Sequence of the first protein:
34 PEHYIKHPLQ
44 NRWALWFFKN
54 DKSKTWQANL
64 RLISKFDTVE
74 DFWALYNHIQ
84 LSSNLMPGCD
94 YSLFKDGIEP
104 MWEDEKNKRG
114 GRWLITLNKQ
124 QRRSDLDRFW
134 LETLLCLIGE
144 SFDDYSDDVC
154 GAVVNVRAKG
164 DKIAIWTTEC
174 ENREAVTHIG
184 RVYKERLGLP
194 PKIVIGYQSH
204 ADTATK

Sequence of the second protein:
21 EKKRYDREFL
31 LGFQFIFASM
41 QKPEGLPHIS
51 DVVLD

The following describes two proteins that form a bound complex.

Contacts between the two chains:
Residue D147 in the first protein contacts residue R24 in the second protein (closest heavy-atom distance 3.9 Å).
Residue W76 in the first protein is in contact with residue S39 in the second protein (closest heavy-atom distance 3.5 Å).
Residue G142 in the first protein contacts residue R24 in the second protein (closest heavy-atom distance 3.3 Å).
Residue I82 in the first protein interacts with residue L54 in the second protein (closest heavy-atom distance 3.7 Å).
Residue N80 in the first protein is in contact with residue Q34 in the second protein (closest heavy-atom distance 2.9 Å).
Residue Q43 in the first protein interacts with residue K22 in the second protein (closest heavy-atom distance 3.5 Å).
Residue I66 in the first protein contacts residue L46 in the second protein (closest heavy-atom distance 3.8 Å).
Residue E73 in the first protein contacts residue I36 in the second protein (closest heavy-atom distance 3.8 Å).
Residue A77 in the first protein is in contact with residue S39 in the second protein (closest heavy-atom distance 3.2 Å).
Residue Q83 in the first protein interacts with residue L54 in the second protein (closest heavy-atom distance 3.9 Å).
Residue A77 in the first protein is in contact with residue Q41 in the second protein (closest heavy-atom distance 3.3 Å).
Residue H81 in the first protein interacts with residue P43 in the second protein (closest heavy-atom distance 3.9 Å).
Residue W76 in the first protein interacts with residue L30 in the second protein (closest heavy-atom distance 2.8 Å).
Residue W76 in the first protein interacts with residue L31 in the second protein (closest heavy-atom distance 3.8 Å).
Residue V72 in the first protein contacts residue L30 in the second protein (closest heavy-atom distance 3.6 Å).
Residue E73 in the first protein contacts residue S39 in the second protein (closest heavy-atom distance 3.5 Å).
Residue F50 in the first protein is in contact with residue I49 in the second protein (closest heavy-atom distance 3.9 Å).
Residue H81 in the first protein interacts with residue L54 in the second protein (closest heavy-atom distance 2.9 Å).
Residue I66 in the first protein is in contact with residue P47 in the second protein (closest heavy-atom distance 3.1 Å).
Residue L138 in the first protein contacts residue L30 in the second protein (closest heavy-atom distance 3.8 Å).
Residue V72 in the first protein is in contact with residue F33 in the second protein (closest heavy-atom distance 3.8 Å).
Residue N80 in the first protein interacts with residue M40 in the second protein (closest heavy-atom distance 3.5 Å).
Residue L78 in the first protein interacts with residue P43 in the second protein (closest heavy-atom distance 3.8 Å).
Residue N80 in the first protein interacts with residue S39 in the second protein (closest heavy-atom distance 3.0 Å).
Residue L65 in the first protein interacts with residue P47 in the second protein (closest heavy-atom distance 3.5 Å).
Residue E73 in the first protein is in contact with residue F33 in the second protein (closest heavy-atom distance 3.7 Å).
Residue D146 in the first protein interacts with residue R24 in the second protein (closest heavy-atom distance 3.1 Å).
Residue A77 in the first protein interacts with residue P43 in the second protein (closest heavy-atom distance 3.5 Å).
Residue F50 in the first protein interacts with residue V52 in the second protein (closest heavy-atom distance 3.7 Å).
Residue I82 in the first protein contacts residue V52 in the second protein (closest heavy-atom distance 3.1 Å).
Residue Y37 in the first protein interacts with residue A38 in the second protein (closest heavy-atom distance 3.9 Å).
Residue H40 in the first protein contacts residue Y25 in the second protein (closest heavy-atom distance 3.9 Å).
Residue H40 in the first protein interacts with residue F33 in the second protein (closest heavy-atom distance 3.2 Å).
Residue Y37 in the first protein interacts with residue F37 in the second protein (closest heavy-atom distance 3.6 Å).
Residue R64 in the first protein contacts residue I49 in the second protein (closest heavy-atom distance 3.9 Å).
Residue H81 in the first protein contacts residue M40 in the second protein (closest heavy-atom distance 3.5 Å).
Residue H81 in the first protein interacts with residue K42 in the second protein (closest heavy-atom distance 3.6 Å).
Residue R189 in the first protein interacts with residue R27 in the second protein (closest heavy-atom distance 3.6 Å).
Residue S67 in the first protein contacts residue L46 in the second protein (closest heavy-atom distance 3.7 Å).
Residue E143 in the first protein contacts residue R24 in the second protein (closest heavy-atom distance 3.1 Å).
Residue H40 in the first protein contacts residue F29 in the second protein (closest heavy-atom distance 3.8 Å).
Residue Y37 in the first protein is in contact with residue I36 in the second protein (closest heavy-atom distance 2.8 Å).
Residue L78 in the first protein is in contact with residue L46 in the second protein (closest heavy-atom distance 4.0 Å).
Residue G142 in the first protein is in contact with residue Y25 in the second protein (closest heavy-atom distance 3.0 Å).
Residue W76 in the first protein contacts residue F33 in the second protein (closest heavy-atom distance 3.8 Å).
Residue K52 in the first protein interacts with residue I49 in the second protein (closest heavy-atom distance 4.0 Å).
Residue E143 in the first protein interacts with residue K23 in the second protein (closest heavy-atom distance 3.5 Å).
Residue Q83 in the first protein interacts with residue V52 in the second protein (closest heavy-atom distance 2.8 Å).
Residue Y37 in the first protein contacts residue F33 in the second protein (closest heavy-atom distance 3.6 Å).
Residue L42 in the first protein interacts with residue K23 in the second protein (closest heavy-atom distance 3.7 Å).
Residue Q83 in the first protein contacts residue D51 in the second protein (closest heavy-atom distance 3.3 Å).
Residue P41 in the first protein contacts residue K23 in the second protein (closest heavy-atom distance 3.5 Å).
Residue P34 in the first protein contacts residue F37 in the second protein (closest heavy-atom distance 3.6 Å).
Residue Q43 in the first protein is in contact with residue K23 in the second protein (closest heavy-atom distance 2.9 Å).
Residue Y94 in the first protein contacts residue V52 in the second protein (closest heavy-atom distance 3.7 Å).
Residue H81 in the first protein interacts with residue V53 in the second protein (closest heavy-atom distance 3.8 Å).
Residue E135 in the first protein contacts residue R27 in the second protein (closest heavy-atom distance 2.9 Å).
Residue P41 in the first protein interacts with residue Y25 in the second protein (closest heavy-atom distance 2.6 Å).
Residue E73 in the first protein is in contact with residue A38 in the second protein (closest heavy-atom distance 4.0 Å).
Residue W76 in the first protein contacts residue Q34 in the second protein (closest heavy-atom distance 3.4 Å).